Sequence of protein 2:
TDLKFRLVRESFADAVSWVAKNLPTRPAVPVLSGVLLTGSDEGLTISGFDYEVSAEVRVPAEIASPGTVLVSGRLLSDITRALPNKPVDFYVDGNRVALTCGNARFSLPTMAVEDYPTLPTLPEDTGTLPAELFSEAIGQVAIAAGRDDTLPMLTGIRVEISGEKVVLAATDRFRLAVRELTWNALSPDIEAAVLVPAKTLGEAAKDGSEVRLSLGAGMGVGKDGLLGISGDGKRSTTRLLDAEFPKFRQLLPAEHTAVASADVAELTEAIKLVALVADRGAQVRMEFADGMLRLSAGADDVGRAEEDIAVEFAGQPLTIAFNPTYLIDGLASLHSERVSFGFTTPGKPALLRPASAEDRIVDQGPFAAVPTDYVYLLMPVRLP

Sequence of protein 1:
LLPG

The following describes two proteins that form a bound complex.

Contacts between the two chains:
Residue F269 in protein 2 interacts with residue L7 in protein 1 (closest heavy-atom distance 4.0 Å).
Residue L272 in protein 2 interacts with residue L5 in protein 1 (closest heavy-atom distance 4.0 Å).
Residue L402 in protein 2 is in contact with residue L5 in protein 1 (closest heavy-atom distance 4.3 Å).
Residue L403 in protein 2 contacts residue L5 in protein 1 (closest heavy-atom distance 4.3 Å).
Residue P370 in protein 2 interacts with residue L5 in protein 1 (closest heavy-atom distance 3.9 Å).
Residue R191 in protein 2 contacts residue G11 in protein 1 (closest heavy-atom distance 3.4 Å).
Residue K268 in protein 2 interacts with residue L7 in protein 1 (closest heavy-atom distance 3.8 Å).
Residue T189 in protein 2 is in contact with residue L7 in protein 1 (closest heavy-atom distance 4.3 Å).
Residue L194 in protein 2 contacts residue L5 in protein 1 (closest heavy-atom distance 3.8 Å).
Residue R191 in protein 2 interacts with residue L5 in protein 1 (closest heavy-atom distance 2.8 Å).
Residue T189 in protein 2 contacts residue L5 in protein 1 (closest heavy-atom distance 3.8 Å).
Residue M404 in protein 2 interacts with residue L5 in protein 1 (closest heavy-atom distance 3.7 Å).
Residue R193 in protein 2 is in contact with residue L5 in protein 1 (closest heavy-atom distance 3.6 Å).
Residue L272 in protein 2 is in contact with residue L7 in protein 1 (closest heavy-atom distance 3.6 Å).
Residue F192 in protein 2 interacts with residue L5 in protein 1 (closest heavy-atom distance 3.7 Å).
Residue R191 in protein 2 contacts residue L7 in protein 1 (closest heavy-atom distance 4.1 Å).
Residue P267 in protein 2 is in contact with residue L7 in protein 1 (closest heavy-atom distance 3.7 Å).